Sequence of protein 2:
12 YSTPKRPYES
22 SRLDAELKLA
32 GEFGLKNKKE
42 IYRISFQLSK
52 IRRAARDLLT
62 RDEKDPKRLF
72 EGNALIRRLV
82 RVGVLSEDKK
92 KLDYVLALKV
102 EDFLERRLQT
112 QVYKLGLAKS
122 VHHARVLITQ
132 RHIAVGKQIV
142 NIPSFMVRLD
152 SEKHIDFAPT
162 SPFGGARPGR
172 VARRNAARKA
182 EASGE

Sequence of protein 1:
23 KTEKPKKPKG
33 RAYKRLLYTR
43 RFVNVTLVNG

Residue-level contacts at the interface:
Residue G32 in protein 2 is in contact with residue F44 in protein 1 (closest heavy-atom distance 4.8 Å).
Residue L36 in protein 2 contacts residue K36 in protein 1 (closest heavy-atom distance 4.3 Å).
Residue K37 in protein 2 is in contact with residue K36 in protein 1 (closest heavy-atom distance 2.7 Å).
Residue N38 in protein 2 is in contact with residue K36 in protein 1 (closest heavy-atom distance 3.9 Å).
Residue K29 in protein 2 interacts with residue R43 in protein 1 (closest heavy-atom distance 4.4 Å).
Residue H123 in protein 2 contacts residue R37 in protein 1 (closest heavy-atom distance 3.5 Å).
Residue K39 in protein 2 contacts residue K36 in protein 1 (closest heavy-atom distance 4.5 Å).
Residue L36 in protein 2 contacts residue R33 in protein 1 (closest heavy-atom distance 4.1 Å).
Residue K37 in protein 2 contacts residue R33 in protein 1 (closest heavy-atom distance 4.3 Å).
Residue V127 in protein 2 interacts with residue R33 in protein 1 (closest heavy-atom distance 4.4 Å).
Residue L28 in protein 2 contacts residue Y40 in protein 1 (closest heavy-atom distance 3.5 Å).
Residue H123 in protein 2 interacts with residue R33 in protein 1 (closest heavy-atom distance 3.9 Å).
Residue K29 in protein 2 contacts residue Y40 in protein 1 (closest heavy-atom distance 3.5 Å).
Residue G32 in protein 2 contacts residue Y40 in protein 1 (closest heavy-atom distance 3.4 Å).
Residue L28 in protein 2 contacts residue R43 in protein 1 (closest heavy-atom distance 1.2 Å).
Residue L24 in protein 2 contacts residue R43 in protein 1 (closest heavy-atom distance 4.1 Å).
Residue D25 in protein 2 contacts residue R43 in protein 1 (closest heavy-atom distance 3.7 Å).
Residue E33 in protein 2 is in contact with residue Y40 in protein 1 (closest heavy-atom distance 3.9 Å).

This data describes a binding interaction between two proteins.